The following describes two proteins that form a bound complex.

Residue-level contacts at the interface:
Residue L37 in chain B contacts residue E46 in chain A (closest heavy-atom distance 3.6 Å).
Residue Y16 in chain B is in contact with residue F55 in chain A (closest heavy-atom distance 4.0 Å).
Residue N18 in chain B contacts residue Y48 in chain A (closest heavy-atom distance 2.8 Å).
Residue L45 in chain B contacts residue V51 in chain A (closest heavy-atom distance 4.2 Å).
Residue L17 in chain B is in contact with residue F55 in chain A (closest heavy-atom distance 3.6 Å).
Residue L17 in chain B contacts residue I56 in chain A (closest heavy-atom distance 4.4 Å).
Residue E42 in chain B is in contact with residue S50 in chain A (closest heavy-atom distance 3.2 Å).
Residue S30 in chain B interacts with residue S47 in chain A (closest heavy-atom distance 3.2 Å).
Residue V14 in chain B contacts residue I9 in chain A (closest heavy-atom distance 4.1 Å).
Residue A20 in chain B contacts residue V51 in chain A (closest heavy-atom distance 3.8 Å).
Residue L31 in chain B contacts residue S43 in chain A (closest heavy-atom distance 4.1 Å).
Residue N32 in chain B is in contact with residue H20 in chain A (closest heavy-atom distance 3.7 Å).
Residue N33 in chain B is in contact with residue Q39 in chain A (closest heavy-atom distance 3.1 Å).
Residue C24 in chain B contacts residue V51 in chain A (closest heavy-atom distance 3.9 Å).
Residue L31 in chain B contacts residue H20 in chain A (closest heavy-atom distance 3.1 Å).
Residue L31 in chain B is in contact with residue C17 in chain A (closest heavy-atom distance 4.2 Å).
Residue L31 in chain B contacts residue Q39 in chain A (closest heavy-atom distance 4.1 Å).
Residue N18 in chain B contacts residue R12 in chain A (closest heavy-atom distance 4.0 Å).
Residue N18 in chain B is in contact with residue L5 in chain A (closest heavy-atom distance 4.3 Å).
Residue E50 in chain B interacts with residue Y58 in chain A (closest heavy-atom distance 3.8 Å).
Residue S22 in chain B contacts residue Y44 in chain A (closest heavy-atom distance 3.6 Å).
Residue S22 in chain B contacts residue R12 in chain A (closest heavy-atom distance 3.3 Å).
Residue K46 in chain B is in contact with residue H54 in chain A (closest heavy-atom distance 3.4 Å).
Residue G35 in chain B is in contact with residue Q39 in chain A (closest heavy-atom distance 4.3 Å).
Residue V25 in chain B interacts with residue S47 in chain A (closest heavy-atom distance 3.2 Å).
Residue T21 in chain B contacts residue Y48 in chain A (closest heavy-atom distance 3.3 Å).
Residue L17 in chain B is in contact with residue T52 in chain A (closest heavy-atom distance 3.8 Å).
Residue E42 in chain B interacts with residue H54 in chain A (closest heavy-atom distance 3.5 Å).
Residue G35 in chain B is in contact with residue T42 in chain A (closest heavy-atom distance 3.3 Å).
Residue H52 in chain B contacts residue F55 in chain A (closest heavy-atom distance 3.8 Å).
Residue L17 in chain B is in contact with residue Y48 in chain A (closest heavy-atom distance 3.7 Å).
Residue A53 in chain B contacts residue L59 in chain A (closest heavy-atom distance 3.6 Å).
Residue L31 in chain B is in contact with residue A16 in chain A (closest heavy-atom distance 4.1 Å).
Residue S30 in chain B contacts residue S43 in chain A (closest heavy-atom distance 3.7 Å).
Residue L31 in chain B interacts with residue Y44 in chain A (closest heavy-atom distance 3.7 Å).
Residue A20 in chain B interacts with residue F55 in chain A (closest heavy-atom distance 4.3 Å).
Residue G35 in chain B is in contact with residue S43 in chain A (closest heavy-atom distance 3.9 Å).
Residue K57 in chain B contacts residue L59 in chain A (closest heavy-atom distance 4.4 Å).
Residue L45 in chain B contacts residue S50 in chain A (closest heavy-atom distance 4.0 Å).
Residue A53 in chain B contacts residue F55 in chain A (closest heavy-atom distance 3.5 Å).
Residue L37 in chain B is in contact with residue S43 in chain A (closest heavy-atom distance 4.1 Å).
Residue G35 in chain B is in contact with residue E46 in chain A (closest heavy-atom distance 2.9 Å).
Residue V14 in chain B contacts residue Y48 in chain A (closest heavy-atom distance 4.1 Å).
Residue N33 in chain B is in contact with residue S43 in chain A (closest heavy-atom distance 3.8 Å).
Residue R19 in chain B is in contact with residue R12 in chain A (closest heavy-atom distance 4.0 Å).
Residue A49 in chain B is in contact with residue H54 in chain A (closest heavy-atom distance 3.6 Å).
Residue V25 in chain B is in contact with residue Y44 in chain A (closest heavy-atom distance 4.0 Å).
Residue L45 in chain B is in contact with residue S47 in chain A (closest heavy-atom distance 3.4 Å).
Residue S36 in chain B interacts with residue E46 in chain A (closest heavy-atom distance 3.4 Å).
Residue A49 in chain B contacts residue F55 in chain A (closest heavy-atom distance 3.9 Å).
Residue T56 in chain B interacts with residue F55 in chain A (closest heavy-atom distance 3.9 Å).
Residue I54 in chain B interacts with residue Y58 in chain A (closest heavy-atom distance 3.3 Å).
Residue T21 in chain B is in contact with residue Y44 in chain A (closest heavy-atom distance 3.8 Å).
Residue N18 in chain B contacts residue I9 in chain A (closest heavy-atom distance 3.3 Å).
Residue A49 in chain B is in contact with residue V51 in chain A (closest heavy-atom distance 3.8 Å).
Residue V14 in chain B is in contact with residue L5 in chain A (closest heavy-atom distance 3.8 Å).
Residue A53 in chain B contacts residue Y58 in chain A (closest heavy-atom distance 4.0 Å).
Residue T11 in chain B contacts residue L5 in chain A (closest heavy-atom distance 3.7 Å).
Residue T21 in chain B contacts residue V51 in chain A (closest heavy-atom distance 3.5 Å).
Residue L31 in chain B contacts residue C40 in chain A (closest heavy-atom distance 4.1 Å).

Sequence of chain B:
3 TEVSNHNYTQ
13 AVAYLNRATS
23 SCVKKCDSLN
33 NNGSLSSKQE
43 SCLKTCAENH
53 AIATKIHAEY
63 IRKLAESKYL

Sequence of chain A:
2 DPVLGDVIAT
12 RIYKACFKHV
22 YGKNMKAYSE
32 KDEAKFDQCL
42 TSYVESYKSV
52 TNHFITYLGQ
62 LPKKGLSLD